The following describes two proteins that form a bound complex.

Residue-level contacts at the interface:
Residue L57 in protein 2 is in contact with residue G60 in protein 1 (closest heavy-atom distance 4.0 Å).
Residue G60 in protein 2 contacts residue G60 in protein 1 (closest heavy-atom distance 3.3 Å).
Residue Y53 in protein 2 is in contact with residue L57 in protein 1 (closest heavy-atom distance 4.9 Å).
Residue L57 in protein 2 is in contact with residue L57 in protein 1 (closest heavy-atom distance 3.8 Å).
Residue I45 in protein 2 contacts residue W48 in protein 1 (closest heavy-atom distance 3.3 Å).
Residue Y49 in protein 2 contacts residue G52 in protein 1 (closest heavy-atom distance 3.5 Å).
Residue I45 in protein 2 interacts with residue L44 in protein 1 (closest heavy-atom distance 3.5 Å).
Residue Y53 in protein 2 contacts residue G52 in protein 1 (closest heavy-atom distance 3.2 Å).
Residue G52 in protein 2 is in contact with residue G52 in protein 1 (closest heavy-atom distance 3.6 Å).
Residue G52 in protein 2 is in contact with residue Y53 in protein 1 (closest heavy-atom distance 3.1 Å).
Residue W48 in protein 2 interacts with residue Y49 in protein 1 (closest heavy-atom distance 3.3 Å).
Residue S64 in protein 2 interacts with residue S64 in protein 1 (closest heavy-atom distance 5.0 Å).
Residue L57 in protein 2 contacts residue E59 in protein 1 (closest heavy-atom distance 4.2 Å).
Residue Y53 in protein 2 contacts residue E59 in protein 1 (closest heavy-atom distance 2.5 Å).
Residue K63 in protein 2 is in contact with residue L61 in protein 1 (closest heavy-atom distance 3.6 Å).
Residue Y53 in protein 2 is in contact with residue T55 in protein 1 (closest heavy-atom distance 4.4 Å).
Residue W48 in protein 2 contacts residue W48 in protein 1 (closest heavy-atom distance 4.4 Å).
Residue G56 in protein 2 is in contact with residue Y53 in protein 1 (closest heavy-atom distance 3.5 Å).
Residue Y49 in protein 2 interacts with residue Y53 in protein 1 (closest heavy-atom distance 4.9 Å).
Residue G56 in protein 2 is in contact with residue G56 in protein 1 (closest heavy-atom distance 3.5 Å).
Residue A51 in protein 2 interacts with residue Y49 in protein 1 (closest heavy-atom distance 4.1 Å).
Residue L61 in protein 2 interacts with residue G60 in protein 1 (closest heavy-atom distance 3.9 Å).
Residue Y41 in protein 2 is in contact with residue Y41 in protein 1 (closest heavy-atom distance 4.2 Å).
Residue G52 in protein 2 contacts residue Y49 in protein 1 (closest heavy-atom distance 3.3 Å).
Residue T55 in protein 2 contacts residue Y53 in protein 1 (closest heavy-atom distance 4.3 Å).
Residue E59 in protein 2 contacts residue Y53 in protein 1 (closest heavy-atom distance 2.5 Å).
Residue Y49 in protein 2 is in contact with residue W48 in protein 1 (closest heavy-atom distance 3.5 Å).
Residue G60 in protein 2 contacts residue L61 in protein 1 (closest heavy-atom distance 3.8 Å).
Residue Y53 in protein 2 interacts with residue G56 in protein 1 (closest heavy-atom distance 3.5 Å).
Residue W48 in protein 2 interacts with residue I45 in protein 1 (closest heavy-atom distance 3.5 Å).
Residue L57 in protein 2 interacts with residue G56 in protein 1 (closest heavy-atom distance 3.2 Å).
Residue L61 in protein 2 contacts residue L61 in protein 1 (closest heavy-atom distance 4.8 Å).
Residue I45 in protein 2 contacts residue I45 in protein 1 (closest heavy-atom distance 3.5 Å).
Residue G60 in protein 2 interacts with residue L57 in protein 1 (closest heavy-atom distance 3.7 Å).
Residue Y49 in protein 2 is in contact with residue Y49 in protein 1 (closest heavy-atom distance 4.4 Å).
Residue L57 in protein 2 is in contact with residue Y53 in protein 1 (closest heavy-atom distance 4.9 Å).
Residue Y53 in protein 2 contacts residue Y49 in protein 1 (closest heavy-atom distance 4.9 Å).
Residue Y53 in protein 2 is in contact with residue Y53 in protein 1 (closest heavy-atom distance 3.9 Å).
Residue Y49 in protein 2 interacts with residue T55 in protein 1 (closest heavy-atom distance 4.3 Å).
Residue Y49 in protein 2 contacts residue A51 in protein 1 (closest heavy-atom distance 4.1 Å).
Residue T55 in protein 2 is in contact with residue Y49 in protein 1 (closest heavy-atom distance 4.1 Å).
Residue G56 in protein 2 contacts residue L57 in protein 1 (closest heavy-atom distance 3.3 Å).
Residue L44 in protein 2 interacts with residue I45 in protein 1 (closest heavy-atom distance 3.6 Å).
Residue E59 in protein 2 contacts residue L57 in protein 1 (closest heavy-atom distance 4.1 Å).
Residue L61 in protein 2 is in contact with residue K63 in protein 1 (closest heavy-atom distance 4.2 Å).

Sequence of protein 2:
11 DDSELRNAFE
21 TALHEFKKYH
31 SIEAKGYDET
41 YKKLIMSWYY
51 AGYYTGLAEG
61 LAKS

Sequence of protein 1:
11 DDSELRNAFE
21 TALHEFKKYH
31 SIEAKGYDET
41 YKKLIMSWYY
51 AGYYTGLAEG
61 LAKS